Contacts between the two chains:
Residue I343 in protein 2 is in contact with residue R1 in protein 1 (closest heavy-atom distance 4.0 Å).
Residue T150 in protein 2 interacts with residue I12 in protein 1 (closest heavy-atom distance 4.7 Å).
Residue E169 in protein 2 contacts residue P16 in protein 1 (closest heavy-atom distance 3.6 Å).
Residue Y171 in protein 2 interacts with residue P16 in protein 1 (closest heavy-atom distance 2.7 Å).
Residue R149 in protein 2 contacts residue L8 in protein 1 (closest heavy-atom distance 4.2 Å).
Residue E336 in protein 2 interacts with residue R1 in protein 1 (closest heavy-atom distance 2.6 Å).
Residue G148 in protein 2 contacts residue A2 in protein 1 (closest heavy-atom distance 3.6 Å).
Residue Y145 in protein 2 is in contact with residue I12 in protein 1 (closest heavy-atom distance 4.6 Å).
Residue Y171 in protein 2 contacts residue L27 in protein 1 (closest heavy-atom distance 4.3 Å).
Residue I347 in protein 2 contacts residue L8 in protein 1 (closest heavy-atom distance 3.9 Å).
Residue D288 in protein 2 is in contact with residue M24 in protein 1 (closest heavy-atom distance 4.6 Å).
Residue T353 in protein 2 interacts with residue K9 in protein 1 (closest heavy-atom distance 3.6 Å).
Residue D288 in protein 2 interacts with residue I26 in protein 1 (closest heavy-atom distance 4.6 Å).
Residue S147 in protein 2 contacts residue A2 in protein 1 (closest heavy-atom distance 3.7 Å).
Residue G148 in protein 2 is in contact with residue K11 in protein 1 (closest heavy-atom distance 3.0 Å).
Residue D26 in protein 2 interacts with residue R1 in protein 1 (closest heavy-atom distance 3.9 Å).
Residue L351 in protein 2 is in contact with residue L8 in protein 1 (closest heavy-atom distance 4.4 Å).
Residue Y168 in protein 2 is in contact with residue L21 in protein 1 (closest heavy-atom distance 3.8 Å).
Residue I291 in protein 2 interacts with residue I26 in protein 1 (closest heavy-atom distance 3.6 Å).
Residue H175 in protein 2 contacts residue E28 in protein 1 (closest heavy-atom distance 3.7 Å).
Residue S352 in protein 2 is in contact with residue K9 in protein 1 (closest heavy-atom distance 3.6 Å).
Residue G148 in protein 2 is in contact with residue L8 in protein 1 (closest heavy-atom distance 4.5 Å).
Residue Y171 in protein 2 contacts residue R18 in protein 1 (closest heavy-atom distance 3.1 Å).
Residue A146 in protein 2 contacts residue R1 in protein 1 (closest heavy-atom distance 3.4 Å).
Residue E169 in protein 2 interacts with residue K11 in protein 1 (closest heavy-atom distance 4.3 Å).
Residue A146 in protein 2 contacts residue A2 in protein 1 (closest heavy-atom distance 3.0 Å).
Residue P334 in protein 2 interacts with residue R1 in protein 1 (closest heavy-atom distance 4.4 Å).
Residue P174 in protein 2 interacts with residue L27 in protein 1 (closest heavy-atom distance 3.8 Å).
Residue G25 in protein 2 is in contact with residue R1 in protein 1 (closest heavy-atom distance 4.8 Å).
Residue L173 in protein 2 contacts residue L21 in protein 1 (closest heavy-atom distance 4.5 Å).
Residue Y168 in protein 2 contacts residue I26 in protein 1 (closest heavy-atom distance 3.9 Å).
Residue A172 in protein 2 is in contact with residue L27 in protein 1 (closest heavy-atom distance 3.9 Å).
Residue L173 in protein 2 is in contact with residue I26 in protein 1 (closest heavy-atom distance 3.9 Å).
Residue H175 in protein 2 contacts residue L27 in protein 1 (closest heavy-atom distance 4.5 Å).
Residue F377 in protein 2 interacts with residue R15 in protein 1 (closest heavy-atom distance 2.8 Å).
Residue L348 in protein 2 contacts residue I12 in protein 1 (closest heavy-atom distance 4.0 Å).
Residue T353 in protein 2 contacts residue I12 in protein 1 (closest heavy-atom distance 3.6 Å).
Residue D288 in protein 2 is in contact with residue H25 in protein 1 (closest heavy-atom distance 4.0 Å).
Residue T150 in protein 2 interacts with residue K11 in protein 1 (closest heavy-atom distance 3.6 Å).
Residue T150 in protein 2 is in contact with residue L8 in protein 1 (closest heavy-atom distance 3.6 Å).
Residue I347 in protein 2 contacts residue R1 in protein 1 (closest heavy-atom distance 3.5 Å).
Residue T353 in protein 2 interacts with residue R13 in protein 1 (closest heavy-atom distance 4.4 Å).
Residue G170 in protein 2 is in contact with residue R15 in protein 1 (closest heavy-atom distance 3.3 Å).
Residue L173 in protein 2 interacts with residue L27 in protein 1 (closest heavy-atom distance 3.7 Å).
Residue Y145 in protein 2 interacts with residue R15 in protein 1 (closest heavy-atom distance 4.9 Å).
Residue H175 in protein 2 interacts with residue I26 in protein 1 (closest heavy-atom distance 3.5 Å).
Residue L351 in protein 2 contacts residue E5 in protein 1 (closest heavy-atom distance 3.8 Å).
Residue R149 in protein 2 is in contact with residue K11 in protein 1 (closest heavy-atom distance 4.0 Å).
Residue Y171 in protein 2 is in contact with residue L21 in protein 1 (closest heavy-atom distance 3.5 Å).
Residue Y171 in protein 2 contacts residue R15 in protein 1 (closest heavy-atom distance 3.3 Å).
Residue L351 in protein 2 interacts with residue K9 in protein 1 (closest heavy-atom distance 3.7 Å).
Residue E169 in protein 2 is in contact with residue R15 in protein 1 (closest heavy-atom distance 2.9 Å).
Residue I347 in protein 2 contacts residue E5 in protein 1 (closest heavy-atom distance 3.8 Å).
Residue L351 in protein 2 is in contact with residue I12 in protein 1 (closest heavy-atom distance 3.9 Å).
Residue Y145 in protein 2 interacts with residue L8 in protein 1 (closest heavy-atom distance 3.8 Å).
Residue D27 in protein 2 is in contact with residue R1 in protein 1 (closest heavy-atom distance 2.9 Å).
Residue Y171 in protein 2 interacts with residue E17 in protein 1 (closest heavy-atom distance 3.5 Å).
Residue S147 in protein 2 interacts with residue R1 in protein 1 (closest heavy-atom distance 4.8 Å).
Residue M357 in protein 2 contacts residue I12 in protein 1 (closest heavy-atom distance 3.7 Å).

Sequence of protein 1:
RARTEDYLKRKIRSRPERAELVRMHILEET

Sequence of protein 2:
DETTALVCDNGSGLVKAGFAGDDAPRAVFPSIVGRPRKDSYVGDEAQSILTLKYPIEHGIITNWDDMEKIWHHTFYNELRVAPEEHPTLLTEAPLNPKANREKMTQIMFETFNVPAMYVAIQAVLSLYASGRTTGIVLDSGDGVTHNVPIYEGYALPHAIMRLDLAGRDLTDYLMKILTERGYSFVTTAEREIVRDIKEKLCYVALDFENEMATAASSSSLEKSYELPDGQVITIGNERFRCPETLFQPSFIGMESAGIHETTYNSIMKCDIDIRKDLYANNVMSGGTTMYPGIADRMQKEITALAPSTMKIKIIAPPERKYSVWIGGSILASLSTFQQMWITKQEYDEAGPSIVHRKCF

This data describes a binding interaction between two proteins.